Sequence of the second protein:
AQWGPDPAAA

This data describes a binding interaction between two proteins.

Sequence of the first protein:
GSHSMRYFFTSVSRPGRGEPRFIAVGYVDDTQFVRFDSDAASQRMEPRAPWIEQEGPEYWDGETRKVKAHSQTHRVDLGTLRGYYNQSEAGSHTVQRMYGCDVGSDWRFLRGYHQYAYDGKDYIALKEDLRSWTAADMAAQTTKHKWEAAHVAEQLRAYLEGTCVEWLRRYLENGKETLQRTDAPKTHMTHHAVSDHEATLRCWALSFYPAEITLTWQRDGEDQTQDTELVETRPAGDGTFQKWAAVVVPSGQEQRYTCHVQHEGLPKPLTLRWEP

Interface contacts:
Residue Y159 in the first protein interacts with residue W3 in the second protein (closest heavy-atom distance 3.4 Å).
Residue E63 in the first protein is in contact with residue A1 in the second protein (closest heavy-atom distance 3.5 Å).
Residue D77 in the first protein contacts residue A8 in the second protein (closest heavy-atom distance 4.8 Å).
Residue Q155 in the first protein is in contact with residue W3 in the second protein (closest heavy-atom distance 3.7 Å).
Residue M5 in the first protein contacts residue A1 in the second protein (closest heavy-atom distance 3.7 Å).
Residue V76 in the first protein is in contact with residue A9 in the second protein (closest heavy-atom distance 4.9 Å).
Residue D77 in the first protein is in contact with residue A10 in the second protein (closest heavy-atom distance 2.8 Å).
Residue V152 in the first protein interacts with residue W3 in the second protein (closest heavy-atom distance 4.3 Å).
Residue Y99 in the first protein contacts residue W3 in the second protein (closest heavy-atom distance 2.8 Å).
Residue K66 in the first protein contacts residue A1 in the second protein (closest heavy-atom distance 3.9 Å).
Residue Y123 in the first protein interacts with residue A10 in the second protein (closest heavy-atom distance 4.7 Å).
Residue K66 in the first protein is in contact with residue W3 in the second protein (closest heavy-atom distance 3.9 Å).
Residue Y171 in the first protein interacts with residue A1 in the second protein (closest heavy-atom distance 2.8 Å).
Residue T80 in the first protein is in contact with residue A10 in the second protein (closest heavy-atom distance 3.7 Å).
Residue W147 in the first protein interacts with residue A9 in the second protein (closest heavy-atom distance 2.9 Å).
Residue R97 in the first protein contacts residue A8 in the second protein (closest heavy-atom distance 4.5 Å).
Residue T73 in the first protein contacts residue A8 in the second protein (closest heavy-atom distance 3.9 Å).
Residue K66 in the first protein contacts residue G4 in the second protein (closest heavy-atom distance 3.7 Å).
Residue L156 in the first protein is in contact with residue W3 in the second protein (closest heavy-atom distance 3.7 Å).
Residue K66 in the first protein contacts residue P5 in the second protein (closest heavy-atom distance 3.9 Å).
Residue Y159 in the first protein contacts residue A1 in the second protein (closest heavy-atom distance 2.7 Å).
Residue R97 in the first protein contacts residue W3 in the second protein (closest heavy-atom distance 4.1 Å).
Residue H114 in the first protein interacts with residue W3 in the second protein (closest heavy-atom distance 3.6 Å).
Residue A69 in the first protein interacts with residue D6 in the second protein (closest heavy-atom distance 3.3 Å).
Residue Y84 in the first protein is in contact with residue A10 in the second protein (closest heavy-atom distance 2.8 Å).
Residue K146 in the first protein interacts with residue A9 in the second protein (closest heavy-atom distance 4.2 Å).
Residue V67 in the first protein is in contact with residue Q2 in the second protein (closest heavy-atom distance 3.4 Å).
Residue Y7 in the first protein is in contact with residue A1 in the second protein (closest heavy-atom distance 2.9 Å).
Residue W147 in the first protein contacts residue A8 in the second protein (closest heavy-atom distance 3.6 Å).
Residue Y116 in the first protein contacts residue A10 in the second protein (closest heavy-atom distance 4.0 Å).
Residue M45 in the first protein contacts residue Q2 in the second protein (closest heavy-atom distance 3.1 Å).
Residue R65 in the first protein is in contact with residue P5 in the second protein (closest heavy-atom distance 4.0 Å).
Residue Y59 in the first protein interacts with residue A1 in the second protein (closest heavy-atom distance 4.3 Å).
Residue D77 in the first protein contacts residue A9 in the second protein (closest heavy-atom distance 3.5 Å).
Residue H70 in the first protein contacts residue D6 in the second protein (closest heavy-atom distance 3.6 Å).
Residue K146 in the first protein contacts residue A10 in the second protein (closest heavy-atom distance 2.9 Å).
Residue E63 in the first protein interacts with residue Q2 in the second protein (closest heavy-atom distance 2.9 Å).
Residue V152 in the first protein contacts residue A8 in the second protein (closest heavy-atom distance 3.6 Å).
Residue W167 in the first protein interacts with residue A1 in the second protein (closest heavy-atom distance 3.5 Å).
Residue T73 in the first protein is in contact with residue D6 in the second protein (closest heavy-atom distance 2.5 Å).
Residue Y7 in the first protein contacts residue Q2 in the second protein (closest heavy-atom distance 3.4 Å).
Residue T143 in the first protein contacts residue A10 in the second protein (closest heavy-atom distance 2.6 Å).
Residue H70 in the first protein contacts residue P7 in the second protein (closest heavy-atom distance 3.9 Å).
Residue H70 in the first protein is in contact with residue Q2 in the second protein (closest heavy-atom distance 4.8 Å).
Residue K66 in the first protein interacts with residue Q2 in the second protein (closest heavy-atom distance 2.9 Å).
Residue L81 in the first protein contacts residue A10 in the second protein (closest heavy-atom distance 5.0 Å).
Residue Y99 in the first protein interacts with residue Q2 in the second protein (closest heavy-atom distance 3.4 Å).
Residue W147 in the first protein interacts with residue A10 in the second protein (closest heavy-atom distance 4.0 Å).
Residue Y159 in the first protein is in contact with residue Q2 in the second protein (closest heavy-atom distance 3.6 Å).
Residue T64 in the first protein contacts residue Q2 in the second protein (closest heavy-atom distance 5.0 Å).
Residue F33 in the first protein is in contact with residue A1 in the second protein (closest heavy-atom distance 4.8 Å).
Residue A69 in the first protein interacts with residue P5 in the second protein (closest heavy-atom distance 4.0 Å).
Residue R97 in the first protein interacts with residue P7 in the second protein (closest heavy-atom distance 3.5 Å).
Residue T73 in the first protein contacts residue P7 in the second protein (closest heavy-atom distance 3.3 Å).
Residue T73 in the first protein interacts with residue A9 in the second protein (closest heavy-atom distance 3.9 Å).
Residue F9 in the first protein is in contact with residue Q2 in the second protein (closest heavy-atom distance 3.8 Å).